Sequence of the first protein:
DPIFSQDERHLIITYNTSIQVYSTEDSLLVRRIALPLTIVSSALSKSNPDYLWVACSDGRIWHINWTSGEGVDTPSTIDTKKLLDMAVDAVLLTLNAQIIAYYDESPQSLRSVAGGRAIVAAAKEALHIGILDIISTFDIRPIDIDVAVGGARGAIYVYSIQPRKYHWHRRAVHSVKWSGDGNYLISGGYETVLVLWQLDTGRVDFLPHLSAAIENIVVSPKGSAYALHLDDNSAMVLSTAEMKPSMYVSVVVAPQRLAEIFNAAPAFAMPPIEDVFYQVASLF

Interface contacts:
Residue A276 in the second protein interacts with residue F945 in the first protein (closest heavy-atom distance 4.0 Å).
Residue V310 in the second protein contacts residue F945 in the first protein (closest heavy-atom distance 4.1 Å).
Residue G218 in the second protein is in contact with residue F930 in the first protein (closest heavy-atom distance 4.4 Å).
Residue Y272 in the second protein contacts residue F945 in the first protein (closest heavy-atom distance 4.3 Å).
Residue M273 in the second protein is in contact with residue V948 in the first protein (closest heavy-atom distance 3.7 Å).
Residue A280 in the second protein is in contact with residue F952 in the first protein (closest heavy-atom distance 3.7 Å).
Residue N226 in the second protein interacts with residue F952 in the first protein (closest heavy-atom distance 4.1 Å).
Residue H318 in the second protein contacts residue V919 in the first protein (closest heavy-atom distance 3.5 Å).
Residue R179 in the second protein interacts with residue F930 in the first protein (closest heavy-atom distance 3.5 Å).
Residue A280 in the second protein contacts residue V919 in the first protein (closest heavy-atom distance 3.8 Å).
Residue M273 in the second protein interacts with residue F930 in the first protein (closest heavy-atom distance 3.5 Å).
Residue Y142 in the second protein contacts residue F936 in the first protein (closest heavy-atom distance 3.6 Å).
Residue S215 in the second protein is in contact with residue A935 in the first protein (closest heavy-atom distance 2.9 Å).
Residue M273 in the second protein contacts residue F945 in the first protein (closest heavy-atom distance 3.7 Å).
Residue K281 in the second protein interacts with residue V921 in the first protein (closest heavy-atom distance 3.1 Å).
Residue A222 in the second protein interacts with residue L926 in the first protein (closest heavy-atom distance 3.8 Å).
Residue I267 in the second protein interacts with residue I941 in the first protein (closest heavy-atom distance 4.8 Å).
Residue N226 in the second protein is in contact with residue L926 in the first protein (closest heavy-atom distance 3.4 Å).
Residue T144 in the second protein interacts with residue P934 in the first protein (closest heavy-atom distance 4.0 Å).
Residue P211 in the second protein is in contact with residue A935 in the first protein (closest heavy-atom distance 4.2 Å).
Residue I269 in the second protein contacts residue F945 in the first protein (closest heavy-atom distance 4.4 Å).
Residue I277 in the second protein interacts with residue F952 in the first protein (closest heavy-atom distance 3.5 Å).
Residue V310 in the second protein is in contact with residue A949 in the first protein (closest heavy-atom distance 4.0 Å).
Residue H349 in the second protein interacts with residue S950 in the first protein (closest heavy-atom distance 4.0 Å).
Residue G219 in the second protein contacts residue F930 in the first protein (closest heavy-atom distance 3.6 Å).
Residue P307 in the second protein is in contact with residue F945 in the first protein (closest heavy-atom distance 3.5 Å).
Residue A270 in the second protein contacts residue I941 in the first protein (closest heavy-atom distance 4.3 Å).
Residue P307 in the second protein contacts residue Y946 in the first protein (closest heavy-atom distance 4.4 Å).
Residue T144 in the second protein contacts residue F936 in the first protein (closest heavy-atom distance 4.6 Å).
Residue P141 in the second protein contacts residue A935 in the first protein (closest heavy-atom distance 3.8 Å).
Residue M273 in the second protein is in contact with residue V944 in the first protein (closest heavy-atom distance 3.8 Å).
Residue R233 in the second protein is in contact with residue V919 in the first protein (closest heavy-atom distance 4.8 Å).
Residue E223 in the second protein interacts with residue L926 in the first protein (closest heavy-atom distance 3.7 Å).
Residue I277 in the second protein is in contact with residue V948 in the first protein (closest heavy-atom distance 3.8 Å).
Residue R179 in the second protein contacts residue M938 in the first protein (closest heavy-atom distance 4.6 Å).
Residue G212 in the second protein contacts residue F936 in the first protein (closest heavy-atom distance 4.2 Å).
Residue H349 in the second protein interacts with residue A949 in the first protein (closest heavy-atom distance 3.1 Å).
Residue A222 in the second protein is in contact with residue F930 in the first protein (closest heavy-atom distance 3.7 Å).
Residue A276 in the second protein contacts residue F952 in the first protein (closest heavy-atom distance 4.3 Å).
Residue K281 in the second protein contacts residue P923 in the first protein (closest heavy-atom distance 4.8 Å).
Residue R306 in the second protein contacts residue Y946 in the first protein (closest heavy-atom distance 3.3 Å).
Residue S215 in the second protein is in contact with residue I941 in the first protein (closest heavy-atom distance 3.9 Å).
Residue I269 in the second protein is in contact with residue I941 in the first protein (closest heavy-atom distance 3.7 Å).
Residue I269 in the second protein contacts residue E942 in the first protein (closest heavy-atom distance 4.4 Å).
Residue K281 in the second protein contacts residue F952 in the first protein (closest heavy-atom distance 4.6 Å).
Residue K281 in the second protein contacts residue V919 in the first protein (closest heavy-atom distance 3.8 Å).
Residue I277 in the second protein is in contact with residue L926 in the first protein (closest heavy-atom distance 4.3 Å).
Residue C311 in the second protein contacts residue F945 in the first protein (closest heavy-atom distance 3.5 Å).
Residue R179 in the second protein is in contact with residue P934 in the first protein (closest heavy-atom distance 3.8 Å).
Residue S215 in the second protein interacts with residue F930 in the first protein (closest heavy-atom distance 4.5 Å).
Residue R110 in the second protein is in contact with residue F936 in the first protein (closest heavy-atom distance 3.6 Å).
Residue F216 in the second protein interacts with residue A935 in the first protein (closest heavy-atom distance 4.0 Å).
Residue I145 in the second protein is in contact with residue F936 in the first protein (closest heavy-atom distance 4.1 Å).
Residue M314 in the second protein interacts with residue F952 in the first protein (closest heavy-atom distance 3.7 Å).
Residue S215 in the second protein interacts with residue M938 in the first protein (closest heavy-atom distance 3.7 Å).
Residue G266 in the second protein is in contact with residue I941 in the first protein (closest heavy-atom distance 3.2 Å).
Residue I214 in the second protein contacts residue I941 in the first protein (closest heavy-atom distance 3.6 Å).
Residue G212 in the second protein contacts residue A935 in the first protein (closest heavy-atom distance 3.5 Å).
Residue V310 in the second protein interacts with residue Y946 in the first protein (closest heavy-atom distance 4.7 Å).
Residue M314 in the second protein interacts with residue A949 in the first protein (closest heavy-atom distance 4.9 Å).

These two protein chains interact to form a complex.

Sequence of the second protein:
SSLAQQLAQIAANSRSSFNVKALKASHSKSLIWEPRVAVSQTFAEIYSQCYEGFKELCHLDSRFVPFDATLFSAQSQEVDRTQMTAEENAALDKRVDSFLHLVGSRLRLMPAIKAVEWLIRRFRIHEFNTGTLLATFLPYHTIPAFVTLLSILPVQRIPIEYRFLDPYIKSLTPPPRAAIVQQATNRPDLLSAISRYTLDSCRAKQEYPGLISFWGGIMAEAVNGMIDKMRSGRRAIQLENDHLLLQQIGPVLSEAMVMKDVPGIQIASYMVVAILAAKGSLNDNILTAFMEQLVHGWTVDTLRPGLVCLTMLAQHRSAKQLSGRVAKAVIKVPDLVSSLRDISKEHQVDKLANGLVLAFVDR